Sequence of protein 1:
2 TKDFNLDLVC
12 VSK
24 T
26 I

This data describes a binding interaction between two proteins.

Sequence of protein 2:
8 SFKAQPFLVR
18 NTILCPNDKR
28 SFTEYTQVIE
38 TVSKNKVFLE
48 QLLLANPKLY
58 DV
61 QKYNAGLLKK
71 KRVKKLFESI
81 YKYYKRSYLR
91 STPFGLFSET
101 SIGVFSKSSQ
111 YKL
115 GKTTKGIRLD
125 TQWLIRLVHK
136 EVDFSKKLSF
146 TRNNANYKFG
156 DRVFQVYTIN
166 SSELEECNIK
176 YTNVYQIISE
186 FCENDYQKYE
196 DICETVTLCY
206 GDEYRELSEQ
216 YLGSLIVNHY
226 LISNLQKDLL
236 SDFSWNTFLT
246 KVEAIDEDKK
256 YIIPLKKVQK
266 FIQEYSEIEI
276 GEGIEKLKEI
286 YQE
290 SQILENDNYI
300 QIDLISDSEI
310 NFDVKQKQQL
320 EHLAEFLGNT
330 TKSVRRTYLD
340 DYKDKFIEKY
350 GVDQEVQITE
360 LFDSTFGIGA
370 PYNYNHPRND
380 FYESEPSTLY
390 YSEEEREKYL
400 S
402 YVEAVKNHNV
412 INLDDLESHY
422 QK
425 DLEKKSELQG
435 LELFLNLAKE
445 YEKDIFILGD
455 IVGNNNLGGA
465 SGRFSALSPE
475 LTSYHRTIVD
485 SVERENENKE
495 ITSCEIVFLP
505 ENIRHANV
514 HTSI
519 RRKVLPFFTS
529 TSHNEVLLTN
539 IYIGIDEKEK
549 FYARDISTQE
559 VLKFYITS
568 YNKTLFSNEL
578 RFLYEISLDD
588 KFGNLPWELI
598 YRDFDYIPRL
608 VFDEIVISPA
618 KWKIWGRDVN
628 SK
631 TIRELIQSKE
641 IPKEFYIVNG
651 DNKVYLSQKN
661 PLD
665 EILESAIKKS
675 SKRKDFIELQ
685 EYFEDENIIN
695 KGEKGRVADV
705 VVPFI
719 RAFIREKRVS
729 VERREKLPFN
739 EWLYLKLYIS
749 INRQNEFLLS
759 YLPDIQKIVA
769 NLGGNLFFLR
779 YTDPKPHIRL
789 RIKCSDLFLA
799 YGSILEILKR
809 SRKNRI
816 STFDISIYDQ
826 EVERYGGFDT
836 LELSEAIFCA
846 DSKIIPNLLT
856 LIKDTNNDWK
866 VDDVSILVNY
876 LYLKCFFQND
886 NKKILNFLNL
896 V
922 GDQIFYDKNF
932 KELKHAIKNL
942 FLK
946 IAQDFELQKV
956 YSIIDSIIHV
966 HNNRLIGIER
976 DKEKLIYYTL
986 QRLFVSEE

Interface contacts:
Residue E170 in protein 2 interacts with residue C11 in protein 1 (closest heavy-atom distance 3.6 Å).
Residue V179 in protein 2 is in contact with residue F5 in protein 1 (closest heavy-atom distance 3.7 Å).
Residue K175 in protein 2 interacts with residue D8 in protein 1 (closest heavy-atom distance 4.1 Å).
Residue I174 in protein 2 interacts with residue L7 in protein 1 (closest heavy-atom distance 3.3 Å).
Residue N223 in protein 2 contacts residue L7 in protein 1 (closest heavy-atom distance 4.4 Å).
Residue I174 in protein 2 is in contact with residue L9 in protein 1 (closest heavy-atom distance 3.7 Å).
Residue Y209 in protein 2 is in contact with residue F5 in protein 1 (closest heavy-atom distance 3.6 Å).
Residue C172 in protein 2 interacts with residue V10 in protein 1 (closest heavy-atom distance 3.4 Å).
Residue Y216 in protein 2 is in contact with residue L7 in protein 1 (closest heavy-atom distance 3.7 Å).
Residue L220 in protein 2 is in contact with residue L7 in protein 1 (closest heavy-atom distance 3.9 Å).
Residue T177 in protein 2 is in contact with residue D4 in protein 1 (closest heavy-atom distance 3.1 Å).
Residue E170 in protein 2 is in contact with residue K14 in protein 1 (closest heavy-atom distance 3.9 Å).
Residue R157 in protein 2 interacts with residue L7 in protein 1 (closest heavy-atom distance 4.3 Å).
Residue K175 in protein 2 interacts with residue L7 in protein 1 (closest heavy-atom distance 3.0 Å).
Residue E170 in protein 2 is in contact with residue V12 in protein 1 (closest heavy-atom distance 3.1 Å).
Residue S219 in protein 2 interacts with residue L7 in protein 1 (closest heavy-atom distance 3.9 Å).
Residue T177 in protein 2 contacts residue N6 in protein 1 (closest heavy-atom distance 4.5 Å).
Residue N178 in protein 2 interacts with residue D4 in protein 1 (closest heavy-atom distance 3.2 Å).
Residue V201 in protein 2 is in contact with residue F5 in protein 1 (closest heavy-atom distance 3.7 Å).
Residue E171 in protein 2 contacts residue C11 in protein 1 (closest heavy-atom distance 3.2 Å).
Residue C172 in protein 2 interacts with residue C11 in protein 1 (closest heavy-atom distance 2.1 Å).
Residue V179 in protein 2 interacts with residue D4 in protein 1 (closest heavy-atom distance 3.1 Å).
Residue I174 in protein 2 contacts residue D8 in protein 1 (closest heavy-atom distance 4.4 Å).
Residue Y205 in protein 2 is in contact with residue T2 in protein 1 (closest heavy-atom distance 4.0 Å).
Residue E171 in protein 2 interacts with residue S13 in protein 1 (closest heavy-atom distance 4.3 Å).
Residue N223 in protein 2 is in contact with residue L9 in protein 1 (closest heavy-atom distance 4.0 Å).
Residue L212 in protein 2 interacts with residue F5 in protein 1 (closest heavy-atom distance 3.6 Å).
Residue R157 in protein 2 interacts with residue D8 in protein 1 (closest heavy-atom distance 2.8 Å).
Residue E171 in protein 2 contacts residue V12 in protein 1 (closest heavy-atom distance 3.0 Å).
Residue T177 in protein 2 interacts with residue F5 in protein 1 (closest heavy-atom distance 5.0 Å).
Residue N173 in protein 2 is in contact with residue L9 in protein 1 (closest heavy-atom distance 3.5 Å).
Residue E171 in protein 2 is in contact with residue V10 in protein 1 (closest heavy-atom distance 4.1 Å).
Residue N173 in protein 2 contacts residue D8 in protein 1 (closest heavy-atom distance 4.0 Å).
Residue Y209 in protein 2 interacts with residue K3 in protein 1 (closest heavy-atom distance 3.8 Å).
Residue S213 in protein 2 interacts with residue F5 in protein 1 (closest heavy-atom distance 3.7 Å).
Residue Y205 in protein 2 interacts with residue F5 in protein 1 (closest heavy-atom distance 3.9 Å).
Residue E171 in protein 2 is in contact with residue K14 in protein 1 (closest heavy-atom distance 4.6 Å).
Residue L169 in protein 2 contacts residue S13 in protein 1 (closest heavy-atom distance 3.4 Å).
Residue Y216 in protein 2 is in contact with residue D4 in protein 1 (closest heavy-atom distance 4.8 Å).
Residue Y216 in protein 2 contacts residue N6 in protein 1 (closest heavy-atom distance 3.9 Å).
Residue L169 in protein 2 interacts with residue K14 in protein 1 (closest heavy-atom distance 3.1 Å).
Residue T177 in protein 2 contacts residue L7 in protein 1 (closest heavy-atom distance 4.5 Å).
Residue R157 in protein 2 is in contact with residue L9 in protein 1 (closest heavy-atom distance 4.7 Å).
Residue Y216 in protein 2 is in contact with residue F5 in protein 1 (closest heavy-atom distance 3.0 Å).
Residue N173 in protein 2 is in contact with residue L7 in protein 1 (closest heavy-atom distance 4.9 Å).
Residue E170 in protein 2 is in contact with residue S13 in protein 1 (closest heavy-atom distance 3.4 Å).
Residue R157 in protein 2 contacts residue V10 in protein 1 (closest heavy-atom distance 3.6 Å).
Residue L212 in protein 2 contacts residue K3 in protein 1 (closest heavy-atom distance 4.5 Å).
Residue Y209 in protein 2 is in contact with residue T2 in protein 1 (closest heavy-atom distance 3.6 Å).
Residue C172 in protein 2 is in contact with residue L9 in protein 1 (closest heavy-atom distance 4.1 Å).
Residue N173 in protein 2 is in contact with residue V10 in protein 1 (closest heavy-atom distance 3.0 Å).
Residue E505 in protein 2 is in contact with residue K14 in protein 1 (closest heavy-atom distance 3.6 Å).
Residue Y205 in protein 2 contacts residue D4 in protein 1 (closest heavy-atom distance 2.5 Å).